Sequence of protein 1:
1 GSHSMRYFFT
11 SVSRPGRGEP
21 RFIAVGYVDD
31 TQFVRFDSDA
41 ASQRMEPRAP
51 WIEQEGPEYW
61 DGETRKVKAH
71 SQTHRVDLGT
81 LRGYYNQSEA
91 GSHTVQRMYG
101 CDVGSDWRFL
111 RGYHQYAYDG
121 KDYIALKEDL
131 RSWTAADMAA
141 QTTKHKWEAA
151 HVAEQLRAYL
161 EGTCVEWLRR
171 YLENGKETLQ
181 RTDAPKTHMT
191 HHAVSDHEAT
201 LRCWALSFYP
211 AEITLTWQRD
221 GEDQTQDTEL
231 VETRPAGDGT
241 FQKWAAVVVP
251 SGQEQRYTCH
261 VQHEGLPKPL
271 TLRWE

These two protein chains interact to form a complex.

Residue-level contacts at the interface:
Residue H70 in protein 1 is in contact with residue A2 in protein 2 (closest heavy-atom distance 4.6 Å).
Residue M45 in protein 1 is in contact with residue A2 in protein 2 (closest heavy-atom distance 4.8 Å).
Residue Y7 in protein 1 contacts residue A2 in protein 2 (closest heavy-atom distance 3.4 Å).
Residue A150 in protein 1 contacts residue L7 in protein 2 (closest heavy-atom distance 3.7 Å).
Residue K66 in protein 1 contacts residue A2 in protein 2 (closest heavy-atom distance 3.2 Å).
Residue Y171 in protein 1 contacts residue A1 in protein 2 (closest heavy-atom distance 2.8 Å).
Residue M5 in protein 1 interacts with residue A1 in protein 2 (closest heavy-atom distance 3.5 Å).
Residue H74 in protein 1 contacts residue I6 in protein 2 (closest heavy-atom distance 5.0 Å).
Residue Q155 in protein 1 contacts residue I4 in protein 2 (closest heavy-atom distance 4.5 Å).
Residue W147 in protein 1 is in contact with residue L7 in protein 2 (closest heavy-atom distance 3.2 Å).
Residue Y159 in protein 1 interacts with residue A2 in protein 2 (closest heavy-atom distance 3.3 Å).
Residue T163 in protein 1 interacts with residue A2 in protein 2 (closest heavy-atom distance 5.0 Å).
Residue Y7 in protein 1 interacts with residue A1 in protein 2 (closest heavy-atom distance 3.3 Å).
Residue Y116 in protein 1 contacts residue V9 in protein 2 (closest heavy-atom distance 3.6 Å).
Residue E63 in protein 1 contacts residue A1 in protein 2 (closest heavy-atom distance 3.5 Å).
Residue T73 in protein 1 interacts with residue T8 in protein 2 (closest heavy-atom distance 3.5 Å).
Residue L81 in protein 1 contacts residue V9 in protein 2 (closest heavy-atom distance 4.0 Å).
Residue R97 in protein 1 contacts residue I6 in protein 2 (closest heavy-atom distance 3.4 Å).
Residue W147 in protein 1 contacts residue V9 in protein 2 (closest heavy-atom distance 3.8 Å).
Residue Y159 in protein 1 contacts residue G3 in protein 2 (closest heavy-atom distance 3.6 Å).
Residue L156 in protein 1 contacts residue G5 in protein 2 (closest heavy-atom distance 3.3 Å).
Residue H70 in protein 1 is in contact with residue I6 in protein 2 (closest heavy-atom distance 4.0 Å).
Residue L156 in protein 1 contacts residue I6 in protein 2 (closest heavy-atom distance 4.5 Å).
Residue F33 in protein 1 is in contact with residue A1 in protein 2 (closest heavy-atom distance 4.7 Å).
Residue Q155 in protein 1 contacts residue I6 in protein 2 (closest heavy-atom distance 4.8 Å).
Residue E63 in protein 1 is in contact with residue A2 in protein 2 (closest heavy-atom distance 2.8 Å).
Residue Y159 in protein 1 is in contact with residue A1 in protein 2 (closest heavy-atom distance 2.4 Å).
Residue D77 in protein 1 interacts with residue V9 in protein 2 (closest heavy-atom distance 3.0 Å).
Residue T73 in protein 1 interacts with residue L7 in protein 2 (closest heavy-atom distance 3.7 Å).
Residue V152 in protein 1 contacts residue L7 in protein 2 (closest heavy-atom distance 3.8 Å).
Residue Y99 in protein 1 is in contact with residue A2 in protein 2 (closest heavy-atom distance 3.6 Å).
Residue H70 in protein 1 contacts residue G3 in protein 2 (closest heavy-atom distance 3.5 Å).
Residue Y59 in protein 1 interacts with residue A1 in protein 2 (closest heavy-atom distance 4.6 Å).
Residue K66 in protein 1 is in contact with residue I4 in protein 2 (closest heavy-atom distance 3.7 Å).
Residue T163 in protein 1 is in contact with residue A1 in protein 2 (closest heavy-atom distance 5.0 Å).
Residue D77 in protein 1 interacts with residue T8 in protein 2 (closest heavy-atom distance 3.3 Å).
Residue T73 in protein 1 contacts residue I6 in protein 2 (closest heavy-atom distance 3.8 Å).
Residue W167 in protein 1 interacts with residue A1 in protein 2 (closest heavy-atom distance 3.8 Å).
Residue Y99 in protein 1 contacts residue I6 in protein 2 (closest heavy-atom distance 4.5 Å).
Residue K146 in protein 1 contacts residue V9 in protein 2 (closest heavy-atom distance 3.0 Å).
Residue F9 in protein 1 is in contact with residue A2 in protein 2 (closest heavy-atom distance 4.9 Å).
Residue K66 in protein 1 interacts with residue G3 in protein 2 (closest heavy-atom distance 3.4 Å).
Residue W147 in protein 1 contacts residue T8 in protein 2 (closest heavy-atom distance 3.1 Å).
Residue V152 in protein 1 is in contact with residue G5 in protein 2 (closest heavy-atom distance 3.7 Å).
Residue V76 in protein 1 interacts with residue T8 in protein 2 (closest heavy-atom distance 3.9 Å).
Residue Y99 in protein 1 interacts with residue G3 in protein 2 (closest heavy-atom distance 2.9 Å).
Residue R97 in protein 1 is in contact with residue L7 in protein 2 (closest heavy-atom distance 4.1 Å).
Residue K146 in protein 1 contacts residue L7 in protein 2 (closest heavy-atom distance 4.7 Å).
Residue Y123 in protein 1 is in contact with residue V9 in protein 2 (closest heavy-atom distance 4.1 Å).
Residue T80 in protein 1 interacts with residue V9 in protein 2 (closest heavy-atom distance 3.7 Å).
Residue Y84 in protein 1 is in contact with residue V9 in protein 2 (closest heavy-atom distance 2.9 Å).
Residue Q155 in protein 1 is in contact with residue G5 in protein 2 (closest heavy-atom distance 3.5 Å).
Residue T143 in protein 1 interacts with residue V9 in protein 2 (closest heavy-atom distance 2.8 Å).
Residue Y159 in protein 1 is in contact with residue I4 in protein 2 (closest heavy-atom distance 4.8 Å).
Residue K146 in protein 1 interacts with residue T8 in protein 2 (closest heavy-atom distance 4.7 Å).
Residue D77 in protein 1 contacts residue L7 in protein 2 (closest heavy-atom distance 4.9 Å).
Residue K66 in protein 1 interacts with residue A1 in protein 2 (closest heavy-atom distance 4.6 Å).

Sequence of protein 2:
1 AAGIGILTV